Sequence of chain A:
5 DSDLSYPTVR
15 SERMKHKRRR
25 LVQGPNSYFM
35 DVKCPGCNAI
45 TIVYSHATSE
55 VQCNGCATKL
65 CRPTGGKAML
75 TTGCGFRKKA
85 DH

This data describes a binding interaction between two proteins.

Residue-level contacts at the interface:
Residue I39 in chain B contacts residue F80 in chain A (closest heavy-atom distance 3.9 Å).
Residue K35 in chain B is in contact with residue R81 in chain A (closest heavy-atom distance 3.6 Å).
Residue A38 in chain B interacts with residue C78 in chain A (closest heavy-atom distance 4.2 Å).
Residue I39 in chain B interacts with residue G79 in chain A (closest heavy-atom distance 4.7 Å).
Residue I39 in chain B contacts residue C78 in chain A (closest heavy-atom distance 2.5 Å).
Residue I39 in chain B interacts with residue G77 in chain A (closest heavy-atom distance 3.4 Å).
Residue P41 in chain B is in contact with residue T76 in chain A (closest heavy-atom distance 2.7 Å).
Residue I39 in chain B contacts residue L74 in chain A (closest heavy-atom distance 3.9 Å).
Residue D37 in chain B contacts residue C78 in chain A (closest heavy-atom distance 4.7 Å).
Residue T36 in chain B contacts residue F80 in chain A (closest heavy-atom distance 4.1 Å).
Residue A38 in chain B contacts residue G79 in chain A (closest heavy-atom distance 3.6 Å).
Residue D37 in chain B is in contact with residue G79 in chain A (closest heavy-atom distance 2.9 Å).
Residue I39 in chain B contacts residue T76 in chain A (closest heavy-atom distance 4.0 Å).
Residue T36 in chain B is in contact with residue G79 in chain A (closest heavy-atom distance 4.0 Å).
Residue A38 in chain B is in contact with residue F80 in chain A (closest heavy-atom distance 3.6 Å).
Residue I39 in chain B interacts with residue T75 in chain A (closest heavy-atom distance 3.9 Å).
Residue D37 in chain B interacts with residue F80 in chain A (closest heavy-atom distance 2.5 Å).
Residue D37 in chain B is in contact with residue R81 in chain A (closest heavy-atom distance 4.7 Å).
Residue T36 in chain B contacts residue R81 in chain A (closest heavy-atom distance 3.2 Å).
Residue T36 in chain B is in contact with residue K37 in chain A (closest heavy-atom distance 3.3 Å).

Sequence of chain B:
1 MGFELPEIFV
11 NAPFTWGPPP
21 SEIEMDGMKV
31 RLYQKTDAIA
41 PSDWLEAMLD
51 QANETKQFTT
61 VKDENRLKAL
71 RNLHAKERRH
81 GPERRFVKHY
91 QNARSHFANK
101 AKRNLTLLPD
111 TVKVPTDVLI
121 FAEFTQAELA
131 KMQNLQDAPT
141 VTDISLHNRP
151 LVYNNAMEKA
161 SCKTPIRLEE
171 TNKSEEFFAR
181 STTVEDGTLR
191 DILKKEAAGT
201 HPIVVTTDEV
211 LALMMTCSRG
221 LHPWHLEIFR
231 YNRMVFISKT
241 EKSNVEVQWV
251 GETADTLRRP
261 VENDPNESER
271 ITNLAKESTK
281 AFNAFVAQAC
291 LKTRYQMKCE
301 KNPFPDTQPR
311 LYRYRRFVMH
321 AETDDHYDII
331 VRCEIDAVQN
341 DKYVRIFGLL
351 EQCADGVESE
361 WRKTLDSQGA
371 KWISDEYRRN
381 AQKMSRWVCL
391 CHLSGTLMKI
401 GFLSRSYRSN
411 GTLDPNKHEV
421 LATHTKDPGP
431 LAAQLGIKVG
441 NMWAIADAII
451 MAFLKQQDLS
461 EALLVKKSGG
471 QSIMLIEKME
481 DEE